Sequence of protein 2:
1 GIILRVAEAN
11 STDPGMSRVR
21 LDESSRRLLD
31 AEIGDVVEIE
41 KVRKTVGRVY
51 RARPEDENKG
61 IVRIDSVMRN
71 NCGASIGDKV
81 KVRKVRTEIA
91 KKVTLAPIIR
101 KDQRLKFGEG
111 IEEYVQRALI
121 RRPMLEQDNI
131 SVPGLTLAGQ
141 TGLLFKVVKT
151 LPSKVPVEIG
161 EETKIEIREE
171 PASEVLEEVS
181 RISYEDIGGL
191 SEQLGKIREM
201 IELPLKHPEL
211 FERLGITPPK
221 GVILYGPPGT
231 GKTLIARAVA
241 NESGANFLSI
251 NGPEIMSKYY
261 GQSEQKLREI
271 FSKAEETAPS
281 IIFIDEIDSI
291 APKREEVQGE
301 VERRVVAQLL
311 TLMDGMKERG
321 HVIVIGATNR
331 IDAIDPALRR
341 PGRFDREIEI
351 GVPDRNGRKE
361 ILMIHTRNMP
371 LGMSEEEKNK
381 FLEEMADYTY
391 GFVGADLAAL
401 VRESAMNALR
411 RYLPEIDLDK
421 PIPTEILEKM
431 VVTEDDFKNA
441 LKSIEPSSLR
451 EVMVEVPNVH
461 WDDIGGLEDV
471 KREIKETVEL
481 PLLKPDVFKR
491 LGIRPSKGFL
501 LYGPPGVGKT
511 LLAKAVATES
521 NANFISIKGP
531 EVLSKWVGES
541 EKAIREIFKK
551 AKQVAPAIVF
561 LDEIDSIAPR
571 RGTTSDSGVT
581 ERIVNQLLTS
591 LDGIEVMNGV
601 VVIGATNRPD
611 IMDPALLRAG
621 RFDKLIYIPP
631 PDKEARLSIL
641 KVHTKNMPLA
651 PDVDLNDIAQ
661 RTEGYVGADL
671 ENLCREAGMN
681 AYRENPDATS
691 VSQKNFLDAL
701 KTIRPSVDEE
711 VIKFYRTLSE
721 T

Sequence of protein 1:
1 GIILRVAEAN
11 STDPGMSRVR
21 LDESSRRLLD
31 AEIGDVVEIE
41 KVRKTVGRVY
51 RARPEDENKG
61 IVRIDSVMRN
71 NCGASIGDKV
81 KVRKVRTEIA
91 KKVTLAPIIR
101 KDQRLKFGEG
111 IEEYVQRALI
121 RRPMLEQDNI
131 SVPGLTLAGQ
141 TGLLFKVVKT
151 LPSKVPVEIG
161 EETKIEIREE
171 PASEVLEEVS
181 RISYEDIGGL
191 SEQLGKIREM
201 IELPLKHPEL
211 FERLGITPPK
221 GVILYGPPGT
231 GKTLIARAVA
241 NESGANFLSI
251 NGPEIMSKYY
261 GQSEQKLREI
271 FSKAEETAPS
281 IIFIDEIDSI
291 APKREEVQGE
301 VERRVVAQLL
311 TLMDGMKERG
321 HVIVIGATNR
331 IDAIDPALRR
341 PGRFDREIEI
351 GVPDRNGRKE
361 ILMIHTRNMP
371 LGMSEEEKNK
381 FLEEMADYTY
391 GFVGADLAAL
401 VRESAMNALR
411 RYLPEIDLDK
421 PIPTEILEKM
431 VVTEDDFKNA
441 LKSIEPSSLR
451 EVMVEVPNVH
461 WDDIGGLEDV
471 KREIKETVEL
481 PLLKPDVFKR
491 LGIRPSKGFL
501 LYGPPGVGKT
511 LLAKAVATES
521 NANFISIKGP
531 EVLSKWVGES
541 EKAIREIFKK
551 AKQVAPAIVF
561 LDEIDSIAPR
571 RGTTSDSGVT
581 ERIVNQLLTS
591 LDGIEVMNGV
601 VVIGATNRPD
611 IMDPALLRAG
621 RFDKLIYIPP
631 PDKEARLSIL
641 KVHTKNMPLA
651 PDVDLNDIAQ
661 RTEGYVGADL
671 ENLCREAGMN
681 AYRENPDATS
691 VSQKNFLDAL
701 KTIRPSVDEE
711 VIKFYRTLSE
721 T

These two protein chains interact to form a complex.

Residue-level contacts at the interface:
Residue E254 in protein 2 interacts with residue T311 in protein 1 (closest heavy-atom distance 3.2 Å).
Residue T136 in protein 2 interacts with residue G215 in protein 1 (closest heavy-atom distance 2.8 Å).
Residue W536 in protein 2 is in contact with residue N585 in protein 1 (closest heavy-atom distance 2.3 Å).
Residue A138 in protein 2 interacts with residue R213 in protein 1 (closest heavy-atom distance 2.0 Å).
Residue R704 in protein 2 is in contact with residue T721 in protein 1 (closest heavy-atom distance 1.4 Å).
Residue K101 in protein 2 interacts with residue K317 in protein 1 (closest heavy-atom distance 3.2 Å).
Residue E684 in protein 2 contacts residue K484 in protein 1 (closest heavy-atom distance 1.6 Å).
Residue L418 in protein 2 contacts residue L210 in protein 1 (closest heavy-atom distance 2.3 Å).
Residue P505 in protein 2 interacts with residue R618 in protein 1 (closest heavy-atom distance 1.4 Å).
Residue P253 in protein 2 contacts residue T311 in protein 1 (closest heavy-atom distance 1.2 Å).
Residue D419 in protein 2 contacts residue L210 in protein 1 (closest heavy-atom distance 3.1 Å).
Residue E684 in protein 2 is in contact with residue V487 in protein 1 (closest heavy-atom distance 1.9 Å).
Residue A138 in protein 2 interacts with residue L214 in protein 1 (closest heavy-atom distance 1.1 Å).
Residue W536 in protein 2 contacts residue R582 in protein 1 (closest heavy-atom distance 3.2 Å).
Residue D288 in protein 2 interacts with residue R340 in protein 1 (closest heavy-atom distance 2.4 Å).
Residue A138 in protein 2 is in contact with residue I216 in protein 1 (closest heavy-atom distance 0.8 Å).
Residue G139 in protein 2 is in contact with residue L214 in protein 1 (closest heavy-atom distance 2.5 Å).
Residue L137 in protein 2 is in contact with residue G215 in protein 1 (closest heavy-atom distance 2.8 Å).
Residue N685 in protein 2 is in contact with residue L480 in protein 1 (closest heavy-atom distance 3.0 Å).
Residue Q140 in protein 2 contacts residue R213 in protein 1 (closest heavy-atom distance 3.1 Å).
Residue E684 in protein 2 interacts with residue F488 in protein 1 (closest heavy-atom distance 2.1 Å).
Residue P530 in protein 2 is in contact with residue T589 in protein 1 (closest heavy-atom distance 1.4 Å).
Residue T136 in protein 2 is in contact with residue L214 in protein 1 (closest heavy-atom distance 2.3 Å).
Residue K420 in protein 2 interacts with residue H207 in protein 1 (closest heavy-atom distance 2.2 Å).
Residue M256 in protein 2 is in contact with residue A307 in protein 1 (closest heavy-atom distance 1.6 Å).
Residue S257 in protein 2 contacts residue Q308 in protein 1 (closest heavy-atom distance 3.0 Å).
Residue Q298 in protein 2 contacts residue R303 in protein 1 (closest heavy-atom distance 2.9 Å).
Residue M679 in protein 2 is in contact with residue E476 in protein 1 (closest heavy-atom distance 2.5 Å).
Residue E684 in protein 2 interacts with residue L491 in protein 1 (closest heavy-atom distance 3.0 Å).
Residue M256 in protein 2 is in contact with residue R304 in protein 1 (closest heavy-atom distance 2.8 Å).
Residue R402 in protein 2 contacts residue I216 in protein 1 (closest heavy-atom distance 2.4 Å).
Residue R402 in protein 2 interacts with residue D345 in protein 1 (closest heavy-atom distance 2.8 Å).
Residue G678 in protein 2 contacts residue L491 in protein 1 (closest heavy-atom distance 2.7 Å).
Residue P530 in protein 2 interacts with residue D592 in protein 1 (closest heavy-atom distance 2.5 Å).
Residue A138 in protein 2 contacts residue G215 in protein 1 (closest heavy-atom distance 1.6 Å).
Residue P228 in protein 2 interacts with residue R340 in protein 1 (closest heavy-atom distance 2.9 Å).
Residue I444 in protein 2 interacts with residue Q553 in protein 1 (closest heavy-atom distance 3.0 Å).
Residue R410 in protein 2 interacts with residue E199 in protein 1 (closest heavy-atom distance 3.1 Å).
Residue P253 in protein 2 interacts with residue D314 in protein 1 (closest heavy-atom distance 3.1 Å).
Residue P446 in protein 2 is in contact with residue K552 in protein 1 (closest heavy-atom distance 3.0 Å).
Residue V537 in protein 2 is in contact with residue Q586 in protein 1 (closest heavy-atom distance 2.7 Å).
Residue R570 in protein 2 contacts residue R571 in protein 1 (closest heavy-atom distance 2.6 Å).
Residue A681 in protein 2 contacts residue L491 in protein 1 (closest heavy-atom distance 2.9 Å).
Residue A138 in protein 2 interacts with residue T217 in protein 1 (closest heavy-atom distance 3.0 Å).
Residue A405 in protein 2 interacts with residue I216 in protein 1 (closest heavy-atom distance 3.1 Å).
Residue R704 in protein 2 contacts residue E720 in protein 1 (closest heavy-atom distance 1.4 Å).
Residue N685 in protein 2 is in contact with residue E476 in protein 1 (closest heavy-atom distance 3.2 Å).
Residue S257 in protein 2 is in contact with residue R304 in protein 1 (closest heavy-atom distance 2.3 Å).
Residue Q103 in protein 2 contacts residue R319 in protein 1 (closest heavy-atom distance 3.2 Å).
Residue R402 in protein 2 is in contact with residue T217 in protein 1 (closest heavy-atom distance 2.9 Å).
Residue G139 in protein 2 contacts residue R213 in protein 1 (closest heavy-atom distance 0.9 Å).
Residue R675 in protein 2 interacts with residue R494 in protein 1 (closest heavy-atom distance 1.8 Å).
Residue L533 in protein 2 interacts with residue T589 in protein 1 (closest heavy-atom distance 3.0 Å).
Residue N646 in protein 2 is in contact with residue G492 in protein 1 (closest heavy-atom distance 3.0 Å).
Residue N685 in protein 2 contacts residue K484 in protein 1 (closest heavy-atom distance 2.8 Å).
Residue M647 in protein 2 interacts with residue L491 in protein 1 (closest heavy-atom distance 1.8 Å).
Residue P648 in protein 2 is in contact with residue R490 in protein 1 (closest heavy-atom distance 2.7 Å).
Residue G229 in protein 2 interacts with residue P341 in protein 1 (closest heavy-atom distance 2.5 Å).
Residue M256 in protein 2 is in contact with residue L310 in protein 1 (closest heavy-atom distance 2.6 Å).
Residue L533 in protein 2 contacts residue N585 in protein 1 (closest heavy-atom distance 2.5 Å).